Contacts between the two chains:
Residue T44 in protein 2 contacts residue V35 in protein 1 (closest heavy-atom distance 3.8 Å).
Residue Q54 in protein 2 contacts residue G39 in protein 1 (closest heavy-atom distance 4.7 Å).
Residue Q51 in protein 2 interacts with residue G39 in protein 1 (closest heavy-atom distance 2.9 Å).
Residue L33 in protein 2 interacts with residue E18 in protein 1 (closest heavy-atom distance 4.6 Å).
Residue G61 in protein 2 is in contact with residue V53 in protein 1 (closest heavy-atom distance 4.2 Å).
Residue M30 in protein 2 contacts residue L17 in protein 1 (closest heavy-atom distance 3.5 Å).
Residue M30 in protein 2 contacts residue I21 in protein 1 (closest heavy-atom distance 3.4 Å).
Residue V58 in protein 2 is in contact with residue I45 in protein 1 (closest heavy-atom distance 4.1 Å).
Residue V58 in protein 2 is in contact with residue E46 in protein 1 (closest heavy-atom distance 4.3 Å).
Residue S37 in protein 2 is in contact with residue H25 in protein 1 (closest heavy-atom distance 3.2 Å).
Residue M12 in protein 2 interacts with residue G1 in protein 1 (closest heavy-atom distance 4.7 Å).
Residue V34 in protein 2 is in contact with residue I21 in protein 1 (closest heavy-atom distance 4.0 Å).
Residue E71 in protein 2 contacts residue V60 in protein 1 (closest heavy-atom distance 4.2 Å).
Residue L19 in protein 2 contacts residue E8 in protein 1 (closest heavy-atom distance 3.6 Å).
Residue M30 in protein 2 is in contact with residue E18 in protein 1 (closest heavy-atom distance 3.1 Å).
Residue I65 in protein 2 contacts residue V53 in protein 1 (closest heavy-atom distance 4.1 Å).
Residue R15 in protein 2 interacts with residue L4 in protein 1 (closest heavy-atom distance 3.9 Å).
Residue A40 in protein 2 interacts with residue M29 in protein 1 (closest heavy-atom distance 3.8 Å).
Residue R29 in protein 2 contacts residue R22 in protein 1 (closest heavy-atom distance 3.3 Å).
Residue T44 in protein 2 interacts with residue M31 in protein 1 (closest heavy-atom distance 3.7 Å).
Residue S26 in protein 2 interacts with residue I14 in protein 1 (closest heavy-atom distance 3.6 Å).
Residue Q51 in protein 2 interacts with residue I42 in protein 1 (closest heavy-atom distance 4.3 Å).
Residue D68 in protein 2 is in contact with residue V60 in protein 1 (closest heavy-atom distance 4.1 Å).
Residue G41 in protein 2 is in contact with residue F28 in protein 1 (closest heavy-atom distance 4.0 Å).
Residue E36 in protein 2 interacts with residue H25 in protein 1 (closest heavy-atom distance 3.4 Å).
Residue L55 in protein 2 contacts residue I42 in protein 1 (closest heavy-atom distance 4.4 Å).
Residue S37 in protein 2 interacts with residue F28 in protein 1 (closest heavy-atom distance 3.6 Å).
Residue T44 in protein 2 interacts with residue F28 in protein 1 (closest heavy-atom distance 4.3 Å).
Residue Q54 in protein 2 contacts residue E46 in protein 1 (closest heavy-atom distance 3.9 Å).
Residue V58 in protein 2 interacts with residue V49 in protein 1 (closest heavy-atom distance 4.3 Å).
Residue G61 in protein 2 is in contact with residue V49 in protein 1 (closest heavy-atom distance 4.1 Å).
Residue L19 in protein 2 is in contact with residue H11 in protein 1 (closest heavy-atom distance 3.6 Å).
Residue S23 in protein 2 interacts with residue H11 in protein 1 (closest heavy-atom distance 3.0 Å).
Residue L33 in protein 2 contacts residue R22 in protein 1 (closest heavy-atom distance 3.7 Å).
Residue Q54 in protein 2 contacts residue D43 in protein 1 (closest heavy-atom distance 3.6 Å).
Residue S26 in protein 2 is in contact with residue E18 in protein 1 (closest heavy-atom distance 2.2 Å).
Residue M12 in protein 2 is in contact with residue A3 in protein 1 (closest heavy-atom distance 4.7 Å).
Residue R29 in protein 2 is in contact with residue E18 in protein 1 (closest heavy-atom distance 2.9 Å).
Residue T44 in protein 2 contacts residue A32 in protein 1 (closest heavy-atom distance 3.3 Å).
Residue L33 in protein 2 is in contact with residue H25 in protein 1 (closest heavy-atom distance 3.1 Å).
Residue Q51 in protein 2 contacts residue V35 in protein 1 (closest heavy-atom distance 2.8 Å).
Residue A16 in protein 2 contacts residue I7 in protein 1 (closest heavy-atom distance 4.0 Å).
Residue M30 in protein 2 contacts residue I14 in protein 1 (closest heavy-atom distance 3.0 Å).
Residue A40 in protein 2 interacts with residue A32 in protein 1 (closest heavy-atom distance 4.2 Å).
Residue S23 in protein 2 interacts with residue I14 in protein 1 (closest heavy-atom distance 3.9 Å).
Residue A40 in protein 2 is in contact with residue F28 in protein 1 (closest heavy-atom distance 3.8 Å).
Residue L33 in protein 2 interacts with residue I21 in protein 1 (closest heavy-atom distance 3.2 Å).
Residue L19 in protein 2 contacts residue I7 in protein 1 (closest heavy-atom distance 4.4 Å).
Residue M47 in protein 2 contacts residue E36 in protein 1 (closest heavy-atom distance 3.3 Å).
Residue R57 in protein 2 is in contact with residue E46 in protein 1 (closest heavy-atom distance 3.5 Å).
Residue Q51 in protein 2 contacts residue Q38 in protein 1 (closest heavy-atom distance 4.1 Å).
Residue L48 in protein 2 interacts with residue V35 in protein 1 (closest heavy-atom distance 3.8 Å).
Residue D68 in protein 2 interacts with residue E57 in protein 1 (closest heavy-atom distance 3.8 Å).
Residue M47 in protein 2 interacts with residue V35 in protein 1 (closest heavy-atom distance 3.4 Å).
Residue M47 in protein 2 contacts residue A32 in protein 1 (closest heavy-atom distance 4.6 Å).
Residue E36 in protein 2 is in contact with residue M29 in protein 1 (closest heavy-atom distance 3.3 Å).
Residue M12 in protein 2 contacts residue L4 in protein 1 (closest heavy-atom distance 3.9 Å).
Residue E22 in protein 2 is in contact with residue H11 in protein 1 (closest heavy-atom distance 4.0 Å).
Residue D68 in protein 2 interacts with residue V56 in protein 1 (closest heavy-atom distance 4.1 Å).
Residue Q54 in protein 2 interacts with residue I42 in protein 1 (closest heavy-atom distance 3.1 Å).

Sequence of protein 2:
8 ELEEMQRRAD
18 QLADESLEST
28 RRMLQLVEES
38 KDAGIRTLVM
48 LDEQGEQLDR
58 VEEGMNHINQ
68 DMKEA

Sequence of protein 1:
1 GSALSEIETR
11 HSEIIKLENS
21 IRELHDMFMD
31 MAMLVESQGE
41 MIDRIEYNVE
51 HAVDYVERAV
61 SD

The following describes two proteins that form a bound complex.